Sequence of the first protein:
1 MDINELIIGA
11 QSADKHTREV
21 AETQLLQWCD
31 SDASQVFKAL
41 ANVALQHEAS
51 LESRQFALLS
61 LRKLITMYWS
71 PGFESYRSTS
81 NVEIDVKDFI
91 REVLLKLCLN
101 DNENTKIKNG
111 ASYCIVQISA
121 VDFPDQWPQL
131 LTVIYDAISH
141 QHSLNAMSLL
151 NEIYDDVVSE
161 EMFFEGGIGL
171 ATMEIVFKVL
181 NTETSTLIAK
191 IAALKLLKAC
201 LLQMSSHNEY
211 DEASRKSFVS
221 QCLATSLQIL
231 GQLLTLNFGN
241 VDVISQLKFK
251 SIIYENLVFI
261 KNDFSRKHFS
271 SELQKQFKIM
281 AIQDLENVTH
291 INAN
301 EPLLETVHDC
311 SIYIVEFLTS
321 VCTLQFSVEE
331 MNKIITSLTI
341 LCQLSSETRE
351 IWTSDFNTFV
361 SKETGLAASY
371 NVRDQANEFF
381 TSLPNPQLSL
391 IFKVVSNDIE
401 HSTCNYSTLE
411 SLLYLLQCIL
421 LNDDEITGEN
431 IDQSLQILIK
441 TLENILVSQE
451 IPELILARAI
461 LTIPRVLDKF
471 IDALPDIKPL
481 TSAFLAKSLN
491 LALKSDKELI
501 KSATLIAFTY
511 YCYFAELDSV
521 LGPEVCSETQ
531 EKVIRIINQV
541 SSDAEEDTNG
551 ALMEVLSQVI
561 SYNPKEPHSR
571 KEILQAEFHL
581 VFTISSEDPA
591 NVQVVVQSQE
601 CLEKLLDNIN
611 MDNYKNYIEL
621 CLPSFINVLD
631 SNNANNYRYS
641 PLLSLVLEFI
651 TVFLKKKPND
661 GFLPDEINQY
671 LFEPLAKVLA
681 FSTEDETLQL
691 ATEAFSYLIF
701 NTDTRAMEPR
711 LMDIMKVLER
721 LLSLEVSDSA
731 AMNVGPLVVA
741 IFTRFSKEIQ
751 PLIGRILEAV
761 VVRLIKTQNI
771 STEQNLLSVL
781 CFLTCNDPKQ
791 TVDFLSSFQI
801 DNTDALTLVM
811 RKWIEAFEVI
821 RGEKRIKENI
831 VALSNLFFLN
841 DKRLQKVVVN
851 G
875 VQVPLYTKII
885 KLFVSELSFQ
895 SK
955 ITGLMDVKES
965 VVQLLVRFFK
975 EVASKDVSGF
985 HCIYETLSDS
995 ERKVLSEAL

Sequence of the second protein:
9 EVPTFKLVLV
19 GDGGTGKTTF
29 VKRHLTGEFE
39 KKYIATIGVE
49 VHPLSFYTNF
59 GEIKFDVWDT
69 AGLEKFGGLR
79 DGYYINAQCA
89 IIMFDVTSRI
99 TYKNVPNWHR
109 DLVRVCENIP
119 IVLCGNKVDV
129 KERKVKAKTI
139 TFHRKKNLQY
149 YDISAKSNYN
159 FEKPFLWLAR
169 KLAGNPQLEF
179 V

These two protein chains interact to form a complex.

Interface contacts:
Residue K15 in the first protein contacts residue V47 in the second protein (closest heavy-atom distance 3.5 Å).
Residue E686 in the first protein is in contact with residue K154 in the second protein (closest heavy-atom distance 4.1 Å).
Residue K63 in the first protein interacts with residue L77 in the second protein (closest heavy-atom distance 4.3 Å).
Residue Y639 in the first protein is in contact with residue D127 in the second protein (closest heavy-atom distance 4.3 Å).
Residue R18 in the first protein interacts with residue V49 in the second protein (closest heavy-atom distance 4.2 Å).
Residue Q11 in the first protein contacts residue I83 in the second protein (closest heavy-atom distance 4.3 Å).
Residue E19 in the first protein interacts with residue I45 in the second protein (closest heavy-atom distance 4.5 Å).
Residue E22 in the first protein interacts with residue G76 in the second protein (closest heavy-atom distance 4.4 Å).
Residue K63 in the first protein interacts with residue G75 in the second protein (closest heavy-atom distance 4.2 Å).
Residue L59 in the first protein is in contact with residue D79 in the second protein (closest heavy-atom distance 3.2 Å).
Residue K106 in the first protein interacts with residue C114 in the second protein (closest heavy-atom distance 4.4 Å).
Residue D155 in the first protein contacts residue R108 in the second protein (closest heavy-atom distance 4.0 Å).
Residue K106 in the first protein interacts with residue V113 in the second protein (closest heavy-atom distance 3.6 Å).
Residue S60 in the first protein interacts with residue L77 in the second protein (closest heavy-atom distance 3.7 Å).
Residue K15 in the first protein interacts with residue I45 in the second protein (closest heavy-atom distance 3.6 Å).
Residue L59 in the first protein is in contact with residue G80 in the second protein (closest heavy-atom distance 4.5 Å).
Residue E22 in the first protein contacts residue L77 in the second protein (closest heavy-atom distance 4.4 Å).
Residue Y113 in the first protein is in contact with residue R112 in the second protein (closest heavy-atom distance 3.2 Å).
Residue A590 in the first protein is in contact with residue Y157 in the second protein (closest heavy-atom distance 3.8 Å).
Residue E152 in the first protein interacts with residue R112 in the second protein (closest heavy-atom distance 3.3 Å).
Residue S12 in the first protein is in contact with residue W66 in the second protein (closest heavy-atom distance 4.0 Å).
Residue S369 in the first protein contacts residue H141 in the second protein (closest heavy-atom distance 3.8 Å).
Residue L59 in the first protein interacts with residue V113 in the second protein (closest heavy-atom distance 3.6 Å).
Residue V592 in the first protein interacts with residue D127 in the second protein (closest heavy-atom distance 4.5 Å).
Residue E52 in the first protein contacts residue I83 in the second protein (closest heavy-atom distance 3.8 Å).
Residue Y639 in the first protein is in contact with residue K154 in the second protein (closest heavy-atom distance 3.5 Å).
Residue A13 in the first protein contacts residue V49 in the second protein (closest heavy-atom distance 3.5 Å).
Residue R18 in the first protein interacts with residue V47 in the second protein (closest heavy-atom distance 3.1 Å).
Residue A590 in the first protein is in contact with residue S155 in the second protein (closest heavy-atom distance 3.9 Å).
Residue R62 in the first protein is in contact with residue D79 in the second protein (closest heavy-atom distance 4.0 Å).
Residue Y113 in the first protein interacts with residue D79 in the second protein (closest heavy-atom distance 3.7 Å).
Residue N109 in the first protein interacts with residue R112 in the second protein (closest heavy-atom distance 3.5 Å).
Residue Q11 in the first protein is in contact with residue W66 in the second protein (closest heavy-atom distance 4.2 Å).
Residue E305 in the first protein contacts residue N145 in the second protein (closest heavy-atom distance 4.0 Å).
Residue D547 in the first protein is in contact with residue Y157 in the second protein (closest heavy-atom distance 3.2 Å).
Residue E684 in the first protein interacts with residue K39 in the second protein (closest heavy-atom distance 2.4 Å).
Residue F56 in the first protein contacts residue G80 in the second protein (closest heavy-atom distance 3.4 Å).
Residue N591 in the first protein interacts with residue Y157 in the second protein (closest heavy-atom distance 3.7 Å).
Residue V592 in the first protein is in contact with residue V126 in the second protein (closest heavy-atom distance 4.0 Å).
Residue A368 in the first protein contacts residue H141 in the second protein (closest heavy-atom distance 3.2 Å).
Residue D156 in the first protein is in contact with residue R108 in the second protein (closest heavy-atom distance 3.8 Å).
Residue Q55 in the first protein interacts with residue V113 in the second protein (closest heavy-atom distance 2.6 Å).
Residue L26 in the first protein interacts with residue L77 in the second protein (closest heavy-atom distance 4.5 Å).
Residue R18 in the first protein contacts residue Y81 in the second protein (closest heavy-atom distance 3.7 Å).
Residue Y370 in the first protein is in contact with residue R142 in the second protein (closest heavy-atom distance 3.6 Å).
Residue Q55 in the first protein contacts residue I83 in the second protein (closest heavy-atom distance 3.6 Å).
Residue R18 in the first protein contacts residue W66 in the second protein (closest heavy-atom distance 4.2 Å).
Residue F56 in the first protein contacts residue I83 in the second protein (closest heavy-atom distance 4.2 Å).
Residue K63 in the first protein is in contact with residue E72 in the second protein (closest heavy-atom distance 3.1 Å).
Residue A590 in the first protein interacts with residue D127 in the second protein (closest heavy-atom distance 4.3 Å).
Residue D588 in the first protein is in contact with residue Y157 in the second protein (closest heavy-atom distance 4.4 Å).
Residue E22 in the first protein is in contact with residue Y81 in the second protein (closest heavy-atom distance 2.3 Å).
Residue K106 in the first protein contacts residue E115 in the second protein (closest heavy-atom distance 3.7 Å).
Residue L59 in the first protein contacts residue I83 in the second protein (closest heavy-atom distance 3.6 Å).
Residue K15 in the first protein contacts residue E48 in the second protein (closest heavy-atom distance 4.4 Å).
Residue Y113 in the first protein interacts with residue D109 in the second protein (closest heavy-atom distance 3.9 Å).
Residue A10 in the first protein contacts residue Y81 in the second protein (closest heavy-atom distance 4.5 Å).
Residue A368 in the first protein is in contact with residue Y148 in the second protein (closest heavy-atom distance 4.0 Å).
Residue Q55 in the first protein is in contact with residue R112 in the second protein (closest heavy-atom distance 4.2 Å).
Residue A13 in the first protein interacts with residue W66 in the second protein (closest heavy-atom distance 3.9 Å).